Sequence of chain A:
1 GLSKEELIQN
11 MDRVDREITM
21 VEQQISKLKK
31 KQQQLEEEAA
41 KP

These two protein chains interact to form a complex.

Sequence of chain B:
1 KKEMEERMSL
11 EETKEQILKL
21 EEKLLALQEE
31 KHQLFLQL

Contacts between the two chains:
Residue L28 in chain A contacts residue I17 in chain B (closest heavy-atom distance 3.4 Å).
Residue L35 in chain A interacts with residue T13 in chain B (closest heavy-atom distance 3.4 Å).
Residue L7 in chain A is in contact with residue L34 in chain B (closest heavy-atom distance 3.1 Å).
Residue L28 in chain A interacts with residue L20 in chain B (closest heavy-atom distance 3.4 Å).
Residue A39 in chain A contacts residue R7 in chain B (closest heavy-atom distance 3.5 Å).
Residue E22 in chain A interacts with residue L24 in chain B (closest heavy-atom distance 3.7 Å).
Residue N10 in chain A contacts residue L34 in chain B (closest heavy-atom distance 3.8 Å).
Residue M11 in chain A interacts with residue F35 in chain B (closest heavy-atom distance 3.1 Å).
Residue I18 in chain A is in contact with residue L27 in chain B (closest heavy-atom distance 3.6 Å).
Residue K31 in chain A interacts with residue T13 in chain B (closest heavy-atom distance 3.2 Å).
Residue V21 in chain A interacts with residue L24 in chain B (closest heavy-atom distance 4.2 Å).
Residue L35 in chain A contacts residue L10 in chain B (closest heavy-atom distance 3.7 Å).
Residue K4 in chain A is in contact with residue L38 in chain B (closest heavy-atom distance 3.4 Å).
Residue E36 in chain A is in contact with residue K14 in chain B (closest heavy-atom distance 3.3 Å).
Residue K29 in chain A contacts residue E21 in chain B (closest heavy-atom distance 4.6 Å).
Residue I18 in chain A contacts residue Q28 in chain B (closest heavy-atom distance 4.1 Å).
Residue Q32 in chain A interacts with residue I17 in chain B (closest heavy-atom distance 2.8 Å).
Residue L35 in chain A contacts residue S9 in chain B (closest heavy-atom distance 4.5 Å).
Residue E36 in chain A is in contact with residue L10 in chain B (closest heavy-atom distance 3.4 Å).
Residue I8 in chain A is in contact with residue L38 in chain B (closest heavy-atom distance 3.0 Å).
Residue L7 in chain A contacts residue L38 in chain B (closest heavy-atom distance 3.5 Å).
Residue Q32 in chain A interacts with residue L10 in chain B (closest heavy-atom distance 4.5 Å).
Residue I25 in chain A is in contact with residue L24 in chain B (closest heavy-atom distance 3.5 Å).
Residue V14 in chain A is in contact with residue E30 in chain B (closest heavy-atom distance 4.5 Å).
Residue A39 in chain A is in contact with residue L10 in chain B (closest heavy-atom distance 4.1 Å).
Residue V14 in chain A contacts residue K31 in chain B (closest heavy-atom distance 3.8 Å).
Residue I25 in chain A interacts with residue E21 in chain B (closest heavy-atom distance 4.9 Å).
Residue E17 in chain A contacts residue L27 in chain B (closest heavy-atom distance 4.0 Å).
Residue V14 in chain A interacts with residue L34 in chain B (closest heavy-atom distance 3.5 Å).
Residue Q24 in chain A contacts residue L20 in chain B (closest heavy-atom distance 4.7 Å).
Residue Q32 in chain A interacts with residue T13 in chain B (closest heavy-atom distance 3.5 Å).
Residue P42 in chain A interacts with residue E3 in chain B (closest heavy-atom distance 4.5 Å).
Residue L7 in chain A contacts residue Q37 in chain B (closest heavy-atom distance 3.4 Å).
Residue I18 in chain A interacts with residue K31 in chain B (closest heavy-atom distance 4.2 Å).
Residue V14 in chain A is in contact with residue L27 in chain B (closest heavy-atom distance 4.9 Å).
Residue A39 in chain A is in contact with residue E6 in chain B (closest heavy-atom distance 4.5 Å).
Residue G1 in chain A contacts residue Q37 in chain B (closest heavy-atom distance 4.5 Å).
Residue K29 in chain A is in contact with residue I17 in chain B (closest heavy-atom distance 4.0 Å).
Residue M11 in chain A interacts with residue L34 in chain B (closest heavy-atom distance 3.5 Å).
Residue V21 in chain A contacts residue L27 in chain B (closest heavy-atom distance 4.2 Å).
Residue I25 in chain A is in contact with residue L20 in chain B (closest heavy-atom distance 3.4 Å).
Residue D15 in chain A contacts residue K31 in chain B (closest heavy-atom distance 3.2 Å).
Residue V21 in chain A interacts with residue L20 in chain B (closest heavy-atom distance 4.8 Å).
Residue V21 in chain A contacts residue K23 in chain B (closest heavy-atom distance 4.4 Å).
Residue M11 in chain A is in contact with residue L38 in chain B (closest heavy-atom distance 3.3 Å).
Residue L28 in chain A contacts residue Q16 in chain B (closest heavy-atom distance 5.0 Å).
Residue K41 in chain A contacts residue E3 in chain B (closest heavy-atom distance 4.6 Å).
Residue M11 in chain A interacts with residue K31 in chain B (closest heavy-atom distance 4.0 Å).
Residue E36 in chain A contacts residue R7 in chain B (closest heavy-atom distance 5.0 Å).
Residue K31 in chain A is in contact with residue I17 in chain B (closest heavy-atom distance 4.9 Å).
Residue Q32 in chain A is in contact with residue K14 in chain B (closest heavy-atom distance 3.0 Å).
Residue A40 in chain A is in contact with residue R7 in chain B (closest heavy-atom distance 3.6 Å).
Residue I18 in chain A contacts residue L24 in chain B (closest heavy-atom distance 4.3 Å).